Sequence of protein 1:
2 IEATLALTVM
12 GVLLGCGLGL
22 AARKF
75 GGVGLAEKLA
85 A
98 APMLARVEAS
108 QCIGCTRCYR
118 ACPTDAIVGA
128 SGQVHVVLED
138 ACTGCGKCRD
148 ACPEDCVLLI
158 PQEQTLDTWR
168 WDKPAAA

This data describes a binding interaction between two proteins.

Interface contacts:
Residue A127 in protein 1 interacts with residue K54 in protein 2 (closest heavy-atom distance 4.9 Å).
Residue G126 in protein 1 interacts with residue R67 in protein 2 (closest heavy-atom distance 4.8 Å).
Residue H132 in protein 1 contacts residue A8 in protein 2 (closest heavy-atom distance 4.2 Å).
Residue H132 in protein 1 contacts residue P10 in protein 2 (closest heavy-atom distance 4.8 Å).
Residue V125 in protein 1 contacts residue V6 in protein 2 (closest heavy-atom distance 4.2 Å).
Residue Y116 in protein 1 contacts residue R67 in protein 2 (closest heavy-atom distance 4.9 Å).
Residue Y116 in protein 1 interacts with residue F52 in protein 2 (closest heavy-atom distance 3.4 Å).
Residue V125 in protein 1 is in contact with residue A8 in protein 2 (closest heavy-atom distance 4.7 Å).
Residue V131 in protein 1 interacts with residue Y71 in protein 2 (closest heavy-atom distance 3.5 Å).
Residue D122 in protein 1 is in contact with residue F52 in protein 2 (closest heavy-atom distance 4.5 Å).
Residue V125 in protein 1 contacts residue E69 in protein 2 (closest heavy-atom distance 3.4 Å).
Residue V131 in protein 1 is in contact with residue Q72 in protein 2 (closest heavy-atom distance 4.0 Å).
Residue A127 in protein 1 interacts with residue Y71 in protein 2 (closest heavy-atom distance 4.7 Å).
Residue D122 in protein 1 is in contact with residue R67 in protein 2 (closest heavy-atom distance 2.5 Å).
Residue E136 in protein 1 interacts with residue P13 in protein 2 (closest heavy-atom distance 4.5 Å).
Residue H132 in protein 1 contacts residue Q72 in protein 2 (closest heavy-atom distance 3.9 Å).
Residue V134 in protein 1 contacts residue P13 in protein 2 (closest heavy-atom distance 4.3 Å).
Residue V134 in protein 1 interacts with residue P10 in protein 2 (closest heavy-atom distance 4.7 Å).
Residue G126 in protein 1 interacts with residue Y71 in protein 2 (closest heavy-atom distance 4.3 Å).
Residue G126 in protein 1 contacts residue E69 in protein 2 (closest heavy-atom distance 3.8 Å).
Residue E136 in protein 1 interacts with residue Q15 in protein 2 (closest heavy-atom distance 3.5 Å).
Residue I124 in protein 1 is in contact with residue R67 in protein 2 (closest heavy-atom distance 4.2 Å).
Residue Y116 in protein 1 contacts residue G53 in protein 2 (closest heavy-atom distance 4.5 Å).
Residue Q130 in protein 1 is in contact with residue Q72 in protein 2 (closest heavy-atom distance 3.9 Å).
Residue V134 in protein 1 contacts residue A8 in protein 2 (closest heavy-atom distance 4.3 Å).
Residue V125 in protein 1 is in contact with residue R67 in protein 2 (closest heavy-atom distance 3.5 Å).
Residue G126 in protein 1 interacts with residue G53 in protein 2 (closest heavy-atom distance 4.7 Å).
Residue L135 in protein 1 interacts with residue P13 in protein 2 (closest heavy-atom distance 4.7 Å).
Residue A127 in protein 1 is in contact with residue G53 in protein 2 (closest heavy-atom distance 3.1 Å).
Residue E136 in protein 1 interacts with residue V6 in protein 2 (closest heavy-atom distance 4.2 Å).

Sequence of protein 2:
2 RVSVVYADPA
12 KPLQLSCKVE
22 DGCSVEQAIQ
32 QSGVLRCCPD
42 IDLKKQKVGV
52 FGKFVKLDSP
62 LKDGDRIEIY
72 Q